This data describes a binding interaction between two proteins.

Sequence of protein 2:
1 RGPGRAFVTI

Sequence of protein 1:
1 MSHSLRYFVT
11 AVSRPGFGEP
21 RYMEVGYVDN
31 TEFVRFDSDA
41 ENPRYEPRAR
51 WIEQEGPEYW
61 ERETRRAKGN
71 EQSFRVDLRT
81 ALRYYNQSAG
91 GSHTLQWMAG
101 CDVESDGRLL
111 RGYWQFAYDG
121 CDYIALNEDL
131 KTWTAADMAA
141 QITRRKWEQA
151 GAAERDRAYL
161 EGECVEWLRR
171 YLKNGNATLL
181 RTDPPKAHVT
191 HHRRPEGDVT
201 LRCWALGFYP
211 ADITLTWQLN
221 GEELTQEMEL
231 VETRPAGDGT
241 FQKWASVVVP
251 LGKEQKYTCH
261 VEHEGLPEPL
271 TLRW

Interface contacts:
Residue N70 in protein 1 is in contact with residue A6 in protein 2 (closest heavy-atom distance 4.4 Å).
Residue Y159 in protein 1 contacts residue G2 in protein 2 (closest heavy-atom distance 3.4 Å).
Residue F74 in protein 1 interacts with residue R5 in protein 2 (closest heavy-atom distance 3.3 Å).
Residue V76 in protein 1 interacts with residue T9 in protein 2 (closest heavy-atom distance 4.1 Å).
Residue S73 in protein 1 interacts with residue R5 in protein 2 (closest heavy-atom distance 3.8 Å).
Residue W97 in protein 1 contacts residue P3 in protein 2 (closest heavy-atom distance 3.5 Å).
Residue E63 in protein 1 contacts residue G2 in protein 2 (closest heavy-atom distance 2.9 Å).
Residue W97 in protein 1 interacts with residue G4 in protein 2 (closest heavy-atom distance 4.1 Å).
Residue A152 in protein 1 interacts with residue V8 in protein 2 (closest heavy-atom distance 3.8 Å).
Residue S73 in protein 1 is in contact with residue T9 in protein 2 (closest heavy-atom distance 3.7 Å).
Residue W114 in protein 1 contacts residue G4 in protein 2 (closest heavy-atom distance 3.5 Å).
Residue E163 in protein 1 contacts residue R1 in protein 2 (closest heavy-atom distance 2.6 Å).
Residue R66 in protein 1 contacts residue G4 in protein 2 (closest heavy-atom distance 4.2 Å).
Residue R155 in protein 1 contacts residue V8 in protein 2 (closest heavy-atom distance 4.0 Å).
Residue I142 in protein 1 contacts residue I10 in protein 2 (closest heavy-atom distance 4.9 Å).
Residue W147 in protein 1 interacts with residue I10 in protein 2 (closest heavy-atom distance 3.9 Å).
Residue Y84 in protein 1 is in contact with residue I10 in protein 2 (closest heavy-atom distance 2.6 Å).
Residue D156 in protein 1 is in contact with residue G4 in protein 2 (closest heavy-atom distance 4.9 Å).
Residue S73 in protein 1 is in contact with residue A6 in protein 2 (closest heavy-atom distance 4.9 Å).
Residue W147 in protein 1 interacts with residue R5 in protein 2 (closest heavy-atom distance 4.2 Å).
Residue R66 in protein 1 interacts with residue R1 in protein 2 (closest heavy-atom distance 4.8 Å).
Residue W147 in protein 1 is in contact with residue V8 in protein 2 (closest heavy-atom distance 3.6 Å).
Residue G69 in protein 1 is in contact with residue F7 in protein 2 (closest heavy-atom distance 3.7 Å).
Residue Q72 in protein 1 is in contact with residue F7 in protein 2 (closest heavy-atom distance 3.9 Å).
Residue W114 in protein 1 is in contact with residue P3 in protein 2 (closest heavy-atom distance 3.7 Å).
Residue R62 in protein 1 interacts with residue G2 in protein 2 (closest heavy-atom distance 4.6 Å).
Residue W97 in protein 1 contacts residue R5 in protein 2 (closest heavy-atom distance 3.7 Å).
Residue Y7 in protein 1 is in contact with residue R1 in protein 2 (closest heavy-atom distance 3.1 Å).
Residue Y171 in protein 1 is in contact with residue R1 in protein 2 (closest heavy-atom distance 2.7 Å).
Residue Y123 in protein 1 interacts with residue I10 in protein 2 (closest heavy-atom distance 3.9 Å).
Residue W147 in protein 1 interacts with residue T9 in protein 2 (closest heavy-atom distance 2.9 Å).
Residue L95 in protein 1 is in contact with residue I10 in protein 2 (closest heavy-atom distance 4.8 Å).
Residue L5 in protein 1 is in contact with residue R1 in protein 2 (closest heavy-atom distance 4.3 Å).
Residue D77 in protein 1 is in contact with residue R5 in protein 2 (closest heavy-atom distance 2.7 Å).
Residue Y7 in protein 1 is in contact with residue P3 in protein 2 (closest heavy-atom distance 3.7 Å).
Residue A99 in protein 1 contacts residue P3 in protein 2 (closest heavy-atom distance 3.8 Å).
Residue K146 in protein 1 contacts residue T9 in protein 2 (closest heavy-atom distance 3.9 Å).
Residue S73 in protein 1 is in contact with residue V8 in protein 2 (closest heavy-atom distance 4.8 Å).
Residue N70 in protein 1 is in contact with residue R5 in protein 2 (closest heavy-atom distance 2.7 Å).
Residue S73 in protein 1 contacts residue F7 in protein 2 (closest heavy-atom distance 3.2 Å).
Residue Y159 in protein 1 contacts residue R1 in protein 2 (closest heavy-atom distance 2.6 Å).
Residue R62 in protein 1 is in contact with residue R1 in protein 2 (closest heavy-atom distance 3.1 Å).
Residue K146 in protein 1 is in contact with residue I10 in protein 2 (closest heavy-atom distance 2.8 Å).
Residue R66 in protein 1 is in contact with residue G2 in protein 2 (closest heavy-atom distance 3.3 Å).
Residue N70 in protein 1 contacts residue G4 in protein 2 (closest heavy-atom distance 3.5 Å).
Residue Y159 in protein 1 contacts residue P3 in protein 2 (closest heavy-atom distance 3.5 Å).
Residue T80 in protein 1 contacts residue I10 in protein 2 (closest heavy-atom distance 3.7 Å).
Residue W167 in protein 1 interacts with residue R1 in protein 2 (closest heavy-atom distance 3.3 Å).
Residue F116 in protein 1 contacts residue R5 in protein 2 (closest heavy-atom distance 3.7 Å).
Residue E63 in protein 1 contacts residue R1 in protein 2 (closest heavy-atom distance 3.4 Å).
Residue Y59 in protein 1 interacts with residue R1 in protein 2 (closest heavy-atom distance 3.6 Å).
Residue N70 in protein 1 contacts residue P3 in protein 2 (closest heavy-atom distance 3.0 Å).
Residue Y7 in protein 1 contacts residue G2 in protein 2 (closest heavy-atom distance 3.3 Å).
Residue R66 in protein 1 contacts residue P3 in protein 2 (closest heavy-atom distance 2.9 Å).
Residue D77 in protein 1 contacts residue I10 in protein 2 (closest heavy-atom distance 2.8 Å).
Residue R155 in protein 1 interacts with residue A6 in protein 2 (closest heavy-atom distance 3.7 Å).
Residue D77 in protein 1 is in contact with residue T9 in protein 2 (closest heavy-atom distance 3.1 Å).
Residue T143 in protein 1 interacts with residue I10 in protein 2 (closest heavy-atom distance 2.7 Å).
Residue A81 in protein 1 contacts residue I10 in protein 2 (closest heavy-atom distance 4.3 Å).